Residue-level contacts at the interface:
Residue Q27 in the second protein is in contact with residue D2 in the first protein (closest heavy-atom distance 3.3 Å).
Residue R24 in the second protein is in contact with residue S4 in the first protein (closest heavy-atom distance 3.6 Å).
Residue I140 in the second protein interacts with residue Q12 in the first protein (closest heavy-atom distance 4.2 Å).
Residue S56 in the second protein contacts residue L3 in the first protein (closest heavy-atom distance 3.8 Å).
Residue Q27 in the second protein is in contact with residue L3 in the first protein (closest heavy-atom distance 3.9 Å).
Residue R24 in the second protein interacts with residue E6 in the first protein (closest heavy-atom distance 2.7 Å).
Residue I40 in the second protein is in contact with residue V11 in the first protein (closest heavy-atom distance 4.1 Å).
Residue L98 in the second protein interacts with residue V11 in the first protein (closest heavy-atom distance 4.4 Å).
Residue I25 in the second protein contacts residue L5 in the first protein (closest heavy-atom distance 3.8 Å).
Residue K145 in the second protein is in contact with residue V11 in the first protein (closest heavy-atom distance 4.5 Å).
Residue N141 in the second protein interacts with residue W13 in the first protein (closest heavy-atom distance 2.9 Å).
Residue P106 in the second protein is in contact with residue A9 in the first protein (closest heavy-atom distance 4.1 Å).
Residue Y23 in the second protein is in contact with residue E6 in the first protein (closest heavy-atom distance 3.3 Å).
Residue I140 in the second protein interacts with residue W13 in the first protein (closest heavy-atom distance 3.3 Å).
Residue I140 in the second protein contacts residue V11 in the first protein (closest heavy-atom distance 3.8 Å).
Residue V146 in the second protein is in contact with residue V11 in the first protein (closest heavy-atom distance 4.3 Å).
Residue I25 in the second protein contacts residue L3 in the first protein (closest heavy-atom distance 3.8 Å).
Residue Q27 in the second protein is in contact with residue A1 in the first protein (closest heavy-atom distance 3.7 Å).
Residue V22 in the second protein is in contact with residue V11 in the first protein (closest heavy-atom distance 4.0 Å).
Residue I58 in the second protein interacts with residue L3 in the first protein (closest heavy-atom distance 3.4 Å).
Residue K142 in the second protein is in contact with residue W13 in the first protein (closest heavy-atom distance 3.9 Å).
Residue Y23 in the second protein is in contact with residue K7 in the first protein (closest heavy-atom distance 3.6 Å).
Residue M26 in the second protein contacts residue D2 in the first protein (closest heavy-atom distance 3.7 Å).
Residue V57 in the second protein interacts with residue L3 in the first protein (closest heavy-atom distance 3.6 Å).
Residue G21 in the second protein interacts with residue N10 in the first protein (closest heavy-atom distance 4.1 Å).
Residue R28 in the second protein contacts residue A1 in the first protein (closest heavy-atom distance 3.7 Å).
Residue R24 in the second protein interacts with residue A8 in the first protein (closest heavy-atom distance 4.2 Å).
Residue C59 in the second protein interacts with residue L5 in the first protein (closest heavy-atom distance 3.8 Å).
Residue I25 in the second protein contacts residue S4 in the first protein (closest heavy-atom distance 3.5 Å).
Residue T53 in the second protein interacts with residue L3 in the first protein (closest heavy-atom distance 4.0 Å).
Residue H108 in the second protein interacts with residue Q12 in the first protein (closest heavy-atom distance 3.0 Å).
Residue V22 in the second protein contacts residue E6 in the first protein (closest heavy-atom distance 4.3 Å).
Residue G144 in the second protein is in contact with residue V11 in the first protein (closest heavy-atom distance 3.6 Å).
Residue K143 in the second protein interacts with residue W13 in the first protein (closest heavy-atom distance 3.9 Å).
Residue C59 in the second protein is in contact with residue S4 in the first protein (closest heavy-atom distance 3.6 Å).
Residue H108 in the second protein is in contact with residue D14 in the first protein (closest heavy-atom distance 3.7 Å).
Residue R28 in the second protein interacts with residue D2 in the first protein (closest heavy-atom distance 2.9 Å).
Residue F46 in the second protein interacts with residue L5 in the first protein (closest heavy-atom distance 3.5 Å).
Residue V22 in the second protein is in contact with residue K7 in the first protein (closest heavy-atom distance 3.9 Å).
Residue P106 in the second protein interacts with residue A8 in the first protein (closest heavy-atom distance 3.6 Å).
Residue V22 in the second protein contacts residue A8 in the first protein (closest heavy-atom distance 2.9 Å).
Residue V22 in the second protein interacts with residue A9 in the first protein (closest heavy-atom distance 2.9 Å).
Residue Q96 in the second protein contacts residue Q12 in the first protein (closest heavy-atom distance 4.2 Å).
Residue I100 in the second protein is in contact with residue A8 in the first protein (closest heavy-atom distance 3.8 Å).
Residue V22 in the second protein is in contact with residue N10 in the first protein (closest heavy-atom distance 4.4 Å).
Residue L98 in the second protein contacts residue Q12 in the first protein (closest heavy-atom distance 4.5 Å).
Residue C59 in the second protein is in contact with residue L3 in the first protein (closest heavy-atom distance 3.3 Å).
Residue D94 in the second protein is in contact with residue W13 in the first protein (closest heavy-atom distance 3.8 Å).
Residue I58 in the second protein is in contact with residue L5 in the first protein (closest heavy-atom distance 3.9 Å).
Residue Y23 in the second protein contacts residue L5 in the first protein (closest heavy-atom distance 4.3 Å).
Residue Q96 in the second protein contacts residue W13 in the first protein (closest heavy-atom distance 3.4 Å).
Residue Q96 in the second protein is in contact with residue D14 in the first protein (closest heavy-atom distance 2.7 Å).
Residue Q110 in the second protein contacts residue W13 in the first protein (closest heavy-atom distance 3.2 Å).
Residue L98 in the second protein contacts residue N10 in the first protein (closest heavy-atom distance 3.5 Å).
Residue R24 in the second protein is in contact with residue L5 in the first protein (closest heavy-atom distance 3.3 Å).
Residue M26 in the second protein interacts with residue L3 in the first protein (closest heavy-atom distance 3.3 Å).
Residue M26 in the second protein is in contact with residue S4 in the first protein (closest heavy-atom distance 2.9 Å).
Residue G21 in the second protein interacts with residue V11 in the first protein (closest heavy-atom distance 4.5 Å).
Residue G21 in the second protein is in contact with residue A9 in the first protein (closest heavy-atom distance 3.9 Å).
Residue V95 in the second protein contacts residue W13 in the first protein (closest heavy-atom distance 3.7 Å).

Sequence of the first protein:
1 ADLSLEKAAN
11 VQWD

Sequence of the second protein:
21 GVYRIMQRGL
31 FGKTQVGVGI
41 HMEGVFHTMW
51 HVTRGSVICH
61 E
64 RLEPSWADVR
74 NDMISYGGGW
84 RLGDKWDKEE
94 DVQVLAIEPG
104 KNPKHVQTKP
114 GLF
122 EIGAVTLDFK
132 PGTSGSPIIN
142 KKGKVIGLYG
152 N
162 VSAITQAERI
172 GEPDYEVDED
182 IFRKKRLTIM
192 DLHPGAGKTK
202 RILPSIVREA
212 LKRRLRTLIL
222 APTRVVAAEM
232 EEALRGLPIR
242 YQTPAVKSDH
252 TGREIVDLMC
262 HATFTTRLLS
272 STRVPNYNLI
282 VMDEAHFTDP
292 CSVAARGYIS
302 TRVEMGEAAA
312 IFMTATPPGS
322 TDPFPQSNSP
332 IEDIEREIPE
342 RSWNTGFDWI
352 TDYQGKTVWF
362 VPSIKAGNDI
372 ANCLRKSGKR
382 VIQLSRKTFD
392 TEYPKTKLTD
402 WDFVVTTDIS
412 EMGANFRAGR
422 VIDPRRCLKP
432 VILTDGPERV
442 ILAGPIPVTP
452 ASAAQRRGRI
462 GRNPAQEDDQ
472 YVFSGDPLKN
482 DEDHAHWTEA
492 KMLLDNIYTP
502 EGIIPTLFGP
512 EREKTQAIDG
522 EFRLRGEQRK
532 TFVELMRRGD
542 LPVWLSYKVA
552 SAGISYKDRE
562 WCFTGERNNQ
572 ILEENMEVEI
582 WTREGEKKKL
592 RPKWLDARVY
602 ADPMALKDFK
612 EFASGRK

The following describes two proteins that form a bound complex.